Sequence of chain A:
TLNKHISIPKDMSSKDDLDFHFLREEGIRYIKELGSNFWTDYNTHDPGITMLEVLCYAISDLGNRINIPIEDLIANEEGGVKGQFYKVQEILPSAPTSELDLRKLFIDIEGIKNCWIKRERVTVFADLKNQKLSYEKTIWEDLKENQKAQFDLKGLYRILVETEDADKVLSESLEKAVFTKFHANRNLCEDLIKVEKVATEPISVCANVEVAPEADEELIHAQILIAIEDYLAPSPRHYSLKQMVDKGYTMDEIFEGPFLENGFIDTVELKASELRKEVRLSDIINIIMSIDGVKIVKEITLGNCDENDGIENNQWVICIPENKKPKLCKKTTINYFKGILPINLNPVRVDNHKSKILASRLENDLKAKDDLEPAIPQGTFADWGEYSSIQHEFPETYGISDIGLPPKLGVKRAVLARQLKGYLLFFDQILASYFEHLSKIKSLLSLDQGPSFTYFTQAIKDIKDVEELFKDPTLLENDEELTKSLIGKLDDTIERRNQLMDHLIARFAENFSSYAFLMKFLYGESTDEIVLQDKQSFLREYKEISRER

Interface contacts:
Residue R830 in chain B contacts residue D103 in chain A (closest heavy-atom distance 3.0 Å).
Residue R131 in chain B contacts residue N69 in chain A (closest heavy-atom distance 3.0 Å).
Residue G109 in chain B is in contact with residue L36 in chain A (closest heavy-atom distance 3.0 Å).
Residue K828 in chain B interacts with residue S548 in chain A (closest heavy-atom distance 3.3 Å).
Residue T127 in chain B interacts with residue D19 in chain A (closest heavy-atom distance 3.5 Å).
Residue F56 in chain B interacts with residue Q421 in chain A (closest heavy-atom distance 2.9 Å).
Residue S822 in chain B interacts with residue A508 in chain A (closest heavy-atom distance 3.5 Å).
Residue F49 in chain B contacts residue F428 in chain A (closest heavy-atom distance 3.5 Å).
Residue S822 in chain B contacts residue A511 in chain A (closest heavy-atom distance 3.2 Å).
Residue L150 in chain B contacts residue D254 in chain A (closest heavy-atom distance 2.7 Å).
Residue Y143 in chain B interacts with residue F87 in chain A (closest heavy-atom distance 3.0 Å).
Residue R826 in chain B is in contact with residue A511 in chain A (closest heavy-atom distance 3.1 Å).
Residue R138 in chain B contacts residue I68 in chain A (closest heavy-atom distance 3.1 Å).
Residue F37 in chain B interacts with residue Y457 in chain A (closest heavy-atom distance 3.4 Å).
Residue Q35 in chain B is in contact with residue Y457 in chain A (closest heavy-atom distance 3.5 Å).
Residue R824 in chain B is in contact with residue L94 in chain A (closest heavy-atom distance 3.3 Å).
Residue G109 in chain B is in contact with residue N39 in chain A (closest heavy-atom distance 2.7 Å).
Residue H908 in chain B interacts with residue E192 in chain A (closest heavy-atom distance 3.2 Å).
Residue H54 in chain B is in contact with residue E470 in chain A (closest heavy-atom distance 3.2 Å).
Residue R830 in chain B contacts residue S96 in chain A (closest heavy-atom distance 3.4 Å).
Residue K26 in chain B contacts residue A508 in chain A (closest heavy-atom distance 3.2 Å).
Residue L34 in chain B contacts residue R498 in chain A (closest heavy-atom distance 2.9 Å).
Residue Y143 in chain B is in contact with residue Y88 in chain A (closest heavy-atom distance 3.2 Å).
Residue Y144 in chain B contacts residue R509 in chain A (closest heavy-atom distance 3.3 Å).
Residue Q35 in chain B contacts residue H439 in chain A (closest heavy-atom distance 3.5 Å).
Residue D836 in chain B contacts residue R551 in chain A (closest heavy-atom distance 3.0 Å).
Residue K829 in chain B interacts with residue E258 in chain A (closest heavy-atom distance 3.4 Å).
Residue R826 in chain B is in contact with residue E512 in chain A (closest heavy-atom distance 3.5 Å).
Residue H908 in chain B contacts residue Y159 in chain A (closest heavy-atom distance 2.8 Å).
Residue S108 in chain B interacts with residue E35 in chain A (closest heavy-atom distance 3.5 Å).
Residue H149 in chain B is in contact with residue A377 in chain A (closest heavy-atom distance 3.4 Å).
Residue S906 in chain B contacts residue E192 in chain A (closest heavy-atom distance 3.4 Å).
Residue L111 in chain B interacts with residue L36 in chain A (closest heavy-atom distance 3.4 Å).
Residue Q33 in chain B is in contact with residue R498 in chain A (closest heavy-atom distance 3.5 Å).
Residue F907 in chain B is in contact with residue E101 in chain A (closest heavy-atom distance 3.5 Å).
Residue R824 in chain B interacts with residue D254 in chain A (closest heavy-atom distance 3.2 Å).
Residue H54 in chain B contacts residue L471 in chain A (closest heavy-atom distance 3.3 Å).
Residue N62 in chain B is in contact with residue V417 in chain A (closest heavy-atom distance 3.5 Å).
Residue K828 in chain B interacts with residue I93 in chain A (closest heavy-atom distance 2.5 Å).
Residue L27 in chain B interacts with residue H505 in chain A (closest heavy-atom distance 3.3 Å).
Residue H139 in chain B contacts residue R509 in chain A (closest heavy-atom distance 3.2 Å).
Residue H827 in chain B is in contact with residue R551 in chain A (closest heavy-atom distance 3.0 Å).
Residue G109 in chain B interacts with residue E35 in chain A (closest heavy-atom distance 3.3 Å).
Residue R830 in chain B interacts with residue S100 in chain A (closest heavy-atom distance 3.4 Å).
Residue L117 in chain B is in contact with residue Y425 in chain A (closest heavy-atom distance 3.6 Å).
Residue R131 in chain B contacts residue D19 in chain A (closest heavy-atom distance 2.9 Å).
Residue S822 in chain B interacts with residue R509 in chain A (closest heavy-atom distance 3.4 Å).
Residue Q107 in chain B is in contact with residue E35 in chain A (closest heavy-atom distance 3.1 Å).
Residue D36 in chain B is in contact with residue Y457 in chain A (closest heavy-atom distance 3.3 Å).
Residue I147 in chain B contacts residue I378 in chain A (closest heavy-atom distance 3.4 Å).
Residue K110 in chain B contacts residue L36 in chain A (closest heavy-atom distance 3.1 Å).
Residue K26 in chain B interacts with residue D504 in chain A (closest heavy-atom distance 3.0 Å).
Residue H908 in chain B interacts with residue K156 in chain A (closest heavy-atom distance 3.4 Å).
Residue R826 in chain B interacts with residue F510 in chain A (closest heavy-atom distance 3.4 Å).
Residue R51 in chain B is in contact with residue K473 in chain A (closest heavy-atom distance 2.8 Å).
Residue R138 in chain B is in contact with residue I70 in chain A (closest heavy-atom distance 3.2 Å).
Residue H114 in chain B is in contact with residue Y425 in chain A (closest heavy-atom distance 3.5 Å).
Residue K52 in chain B contacts residue K473 in chain A (closest heavy-atom distance 3.2 Å).
Residue R824 in chain B interacts with residue E258 in chain A (closest heavy-atom distance 3.4 Å).
Residue R131 in chain B interacts with residue I68 in chain A (closest heavy-atom distance 3.5 Å).

Sequence of chain B:
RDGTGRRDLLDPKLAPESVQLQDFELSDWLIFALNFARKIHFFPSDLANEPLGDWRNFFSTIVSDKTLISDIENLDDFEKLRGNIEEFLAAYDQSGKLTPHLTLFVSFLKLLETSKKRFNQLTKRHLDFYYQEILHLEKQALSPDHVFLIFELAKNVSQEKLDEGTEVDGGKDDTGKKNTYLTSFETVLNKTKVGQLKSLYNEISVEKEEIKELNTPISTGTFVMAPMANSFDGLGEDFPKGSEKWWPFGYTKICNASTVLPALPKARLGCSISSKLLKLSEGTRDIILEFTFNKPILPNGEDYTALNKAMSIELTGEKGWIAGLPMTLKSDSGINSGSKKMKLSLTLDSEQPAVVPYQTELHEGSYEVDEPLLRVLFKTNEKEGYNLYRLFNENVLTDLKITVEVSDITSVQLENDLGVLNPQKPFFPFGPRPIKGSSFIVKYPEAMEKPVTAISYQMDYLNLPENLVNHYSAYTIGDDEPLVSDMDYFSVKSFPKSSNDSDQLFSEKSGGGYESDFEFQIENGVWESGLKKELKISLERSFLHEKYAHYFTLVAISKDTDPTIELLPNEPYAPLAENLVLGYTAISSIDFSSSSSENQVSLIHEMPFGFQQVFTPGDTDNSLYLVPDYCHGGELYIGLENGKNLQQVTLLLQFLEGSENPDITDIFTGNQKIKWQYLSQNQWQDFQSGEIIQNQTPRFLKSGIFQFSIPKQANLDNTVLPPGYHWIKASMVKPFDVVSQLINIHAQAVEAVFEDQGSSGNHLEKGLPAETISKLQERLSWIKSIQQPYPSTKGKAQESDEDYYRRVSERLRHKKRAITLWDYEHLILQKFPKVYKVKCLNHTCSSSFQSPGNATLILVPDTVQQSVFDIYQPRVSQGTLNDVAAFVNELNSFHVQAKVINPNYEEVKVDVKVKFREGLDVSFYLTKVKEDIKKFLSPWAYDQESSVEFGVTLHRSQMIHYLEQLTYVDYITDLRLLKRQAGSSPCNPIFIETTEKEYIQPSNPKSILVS

The following describes two proteins that form a bound complex.